Sequence of the second protein:
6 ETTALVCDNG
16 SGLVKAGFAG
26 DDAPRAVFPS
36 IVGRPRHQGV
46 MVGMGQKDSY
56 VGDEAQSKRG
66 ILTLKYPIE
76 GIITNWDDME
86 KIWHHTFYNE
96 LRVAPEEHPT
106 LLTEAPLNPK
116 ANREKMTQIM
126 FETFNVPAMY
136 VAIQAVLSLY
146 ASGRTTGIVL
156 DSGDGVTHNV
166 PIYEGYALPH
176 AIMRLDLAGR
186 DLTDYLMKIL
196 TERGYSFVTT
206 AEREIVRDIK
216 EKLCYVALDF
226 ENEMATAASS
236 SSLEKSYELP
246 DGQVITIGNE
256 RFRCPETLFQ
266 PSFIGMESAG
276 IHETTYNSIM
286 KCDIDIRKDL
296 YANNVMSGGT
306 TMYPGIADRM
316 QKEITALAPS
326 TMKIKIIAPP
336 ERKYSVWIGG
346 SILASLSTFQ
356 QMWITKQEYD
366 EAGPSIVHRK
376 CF

The following describes two proteins that form a bound complex.

Residue-level contacts at the interface:
Residue L244 in the second protein is in contact with residue A3 in the first protein (closest heavy-atom distance 4.5 Å).
Residue I250 in the second protein is in contact with residue A3 in the first protein (closest heavy-atom distance 3.6 Å).
Residue F202 in the second protein contacts residue A3 in the first protein (closest heavy-atom distance 4.5 Å).
Residue Y200 in the second protein interacts with residue A3 in the first protein (closest heavy-atom distance 3.9 Å).
Residue Q248 in the second protein contacts residue A3 in the first protein (closest heavy-atom distance 3.3 Å).
Residue S201 in the second protein contacts residue W1 in the first protein (closest heavy-atom distance 3.7 Å).
Residue Y200 in the second protein interacts with residue W1 in the first protein (closest heavy-atom distance 4.8 Å).
Residue S201 in the second protein is in contact with residue A3 in the first protein (closest heavy-atom distance 3.5 Å).
Residue G199 in the second protein contacts residue W1 in the first protein (closest heavy-atom distance 3.8 Å).
Residue G199 in the second protein interacts with residue A3 in the first protein (closest heavy-atom distance 4.4 Å).
Residue T196 in the second protein interacts with residue W1 in the first protein (closest heavy-atom distance 4.4 Å).

Sequence of the first protein:
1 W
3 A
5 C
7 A